This data describes a binding interaction between two proteins.

Sequence of protein 1:
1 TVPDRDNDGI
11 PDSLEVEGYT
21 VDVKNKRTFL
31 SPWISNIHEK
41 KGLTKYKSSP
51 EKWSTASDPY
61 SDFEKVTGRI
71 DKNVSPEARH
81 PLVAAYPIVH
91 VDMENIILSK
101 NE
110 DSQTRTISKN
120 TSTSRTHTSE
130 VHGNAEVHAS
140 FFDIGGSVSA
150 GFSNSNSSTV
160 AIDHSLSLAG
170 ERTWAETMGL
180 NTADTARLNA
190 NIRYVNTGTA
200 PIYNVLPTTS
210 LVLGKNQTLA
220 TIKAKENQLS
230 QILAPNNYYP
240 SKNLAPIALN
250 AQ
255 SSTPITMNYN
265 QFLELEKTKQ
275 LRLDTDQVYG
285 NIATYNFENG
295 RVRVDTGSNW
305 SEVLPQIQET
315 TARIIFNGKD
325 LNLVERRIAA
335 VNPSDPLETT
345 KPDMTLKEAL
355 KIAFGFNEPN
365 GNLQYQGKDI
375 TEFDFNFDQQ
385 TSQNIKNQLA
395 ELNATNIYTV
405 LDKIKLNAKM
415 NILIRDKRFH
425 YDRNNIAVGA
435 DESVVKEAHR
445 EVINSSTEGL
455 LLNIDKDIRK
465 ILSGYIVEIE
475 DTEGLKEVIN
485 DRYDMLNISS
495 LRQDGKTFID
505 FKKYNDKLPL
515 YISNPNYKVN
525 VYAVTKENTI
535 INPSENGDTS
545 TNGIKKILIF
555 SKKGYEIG

Sequence of protein 2:
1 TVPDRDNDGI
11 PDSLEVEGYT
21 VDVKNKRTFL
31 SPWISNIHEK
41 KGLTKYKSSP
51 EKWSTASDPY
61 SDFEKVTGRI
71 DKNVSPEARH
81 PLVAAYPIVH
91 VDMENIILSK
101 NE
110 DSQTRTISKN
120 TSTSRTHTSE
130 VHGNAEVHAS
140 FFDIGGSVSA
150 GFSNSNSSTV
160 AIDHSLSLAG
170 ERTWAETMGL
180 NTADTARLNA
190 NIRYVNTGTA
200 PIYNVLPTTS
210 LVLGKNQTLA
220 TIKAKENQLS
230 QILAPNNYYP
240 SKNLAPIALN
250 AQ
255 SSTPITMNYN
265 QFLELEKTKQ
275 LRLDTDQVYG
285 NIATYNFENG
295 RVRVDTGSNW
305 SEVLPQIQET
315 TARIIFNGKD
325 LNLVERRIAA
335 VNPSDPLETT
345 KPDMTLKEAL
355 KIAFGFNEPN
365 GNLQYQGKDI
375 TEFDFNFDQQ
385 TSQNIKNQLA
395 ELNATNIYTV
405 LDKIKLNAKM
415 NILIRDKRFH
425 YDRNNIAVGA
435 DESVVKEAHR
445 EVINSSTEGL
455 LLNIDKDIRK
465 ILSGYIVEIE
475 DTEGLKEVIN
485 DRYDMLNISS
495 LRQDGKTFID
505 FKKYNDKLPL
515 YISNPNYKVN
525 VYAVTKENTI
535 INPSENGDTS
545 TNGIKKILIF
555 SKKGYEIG

Interface contacts:
Residue V307 in protein 2 interacts with residue R295 in protein 1 (closest heavy-atom distance 3.5 Å).
Residue G145 in protein 2 contacts residue Y237 in protein 1 (closest heavy-atom distance 3.3 Å).
Residue W53 in protein 2 contacts residue N293 in protein 1 (closest heavy-atom distance 3.1 Å).
Residue Q310 in protein 2 is in contact with residue D71 in protein 1 (closest heavy-atom distance 3.4 Å).
Residue A138 in protein 2 interacts with residue R463 in protein 1 (closest heavy-atom distance 3.8 Å).
Residue I143 in protein 2 is in contact with residue D324 in protein 1 (closest heavy-atom distance 3.6 Å).
Residue P340 in protein 2 interacts with residue T67 in protein 1 (closest heavy-atom distance 3.2 Å).
Residue S146 in protein 2 interacts with residue K241 in protein 1 (closest heavy-atom distance 3.1 Å).
Residue D278 in protein 2 interacts with residue L243 in protein 1 (closest heavy-atom distance 3.6 Å).
Residue N133 in protein 2 is in contact with residue Q497 in protein 1 (closest heavy-atom distance 3.1 Å).
Residue E51 in protein 2 is in contact with residue T28 in protein 1 (closest heavy-atom distance 2.7 Å).
Residue R5 in protein 2 is in contact with residue R27 in protein 1 (closest heavy-atom distance 3.0 Å).
Residue E306 in protein 2 is in contact with residue V298 in protein 1 (closest heavy-atom distance 3.0 Å).
Residue V16 in protein 2 is in contact with residue K26 in protein 1 (closest heavy-atom distance 3.6 Å).
Residue P340 in protein 2 is in contact with residue V66 in protein 1 (closest heavy-atom distance 3.0 Å).
Residue E51 in protein 2 contacts residue R27 in protein 1 (closest heavy-atom distance 3.5 Å).
Residue E135 in protein 2 is in contact with residue L495 in protein 1 (closest heavy-atom distance 2.9 Å).
Residue H131 in protein 2 is in contact with residue Q497 in protein 1 (closest heavy-atom distance 3.4 Å).
Residue S305 in protein 2 interacts with residue S229 in protein 1 (closest heavy-atom distance 3.5 Å).
Residue E306 in protein 2 interacts with residue V296 in protein 1 (closest heavy-atom distance 3.6 Å).
Residue G132 in protein 2 interacts with residue Q497 in protein 1 (closest heavy-atom distance 2.2 Å).
Residue T343 in protein 2 is in contact with residue K26 in protein 1 (closest heavy-atom distance 3.0 Å).
Residue S302 in protein 2 interacts with residue R295 in protein 1 (closest heavy-atom distance 3.6 Å).
Residue G132 in protein 2 contacts residue D498 in protein 1 (closest heavy-atom distance 3.2 Å).
Residue T343 in protein 2 contacts residue V23 in protein 1 (closest heavy-atom distance 3.5 Å).
Residue Q310 in protein 2 interacts with residue K72 in protein 1 (closest heavy-atom distance 3.0 Å).
Residue D339 in protein 2 interacts with residue K72 in protein 1 (closest heavy-atom distance 2.9 Å).
Residue P340 in protein 2 is in contact with residue T28 in protein 1 (closest heavy-atom distance 3.8 Å).
Residue T314 in protein 2 interacts with residue K72 in protein 1 (closest heavy-atom distance 3.6 Å).
Residue S154 in protein 2 interacts with residue N242 in protein 1 (closest heavy-atom distance 3.6 Å).
Residue E306 in protein 2 interacts with residue R297 in protein 1 (closest heavy-atom distance 3.1 Å).
Residue V130 in protein 2 interacts with residue Q497 in protein 1 (closest heavy-atom distance 3.4 Å).
Residue T344 in protein 2 is in contact with residue T28 in protein 1 (closest heavy-atom distance 3.7 Å).
Residue S154 in protein 2 is in contact with residue L243 in protein 1 (closest heavy-atom distance 3.4 Å).
Residue D142 in protein 2 interacts with residue K464 in protein 1 (closest heavy-atom distance 3.4 Å).
Residue G144 in protein 2 contacts residue N235 in protein 1 (closest heavy-atom distance 3.6 Å).
Residue D347 in protein 2 is in contact with residue K26 in protein 1 (closest heavy-atom distance 3.8 Å).
Residue P59 in protein 2 contacts residue R295 in protein 1 (closest heavy-atom distance 3.8 Å).
Residue I143 in protein 2 is in contact with residue K323 in protein 1 (closest heavy-atom distance 2.9 Å).
Residue L341 in protein 2 is in contact with residue T67 in protein 1 (closest heavy-atom distance 3.3 Å).
Residue V136 in protein 2 interacts with residue L495 in protein 1 (closest heavy-atom distance 3.4 Å).
Residue F141 in protein 2 is in contact with residue K460 in protein 1 (closest heavy-atom distance 3.6 Å).
Residue D339 in protein 2 is in contact with residue G68 in protein 1 (closest heavy-atom distance 3.6 Å).
Residue Q310 in protein 2 is in contact with residue V296 in protein 1 (closest heavy-atom distance 3.1 Å).
Residue A134 in protein 2 interacts with residue Q497 in protein 1 (closest heavy-atom distance 3.7 Å).
Residue K345 in protein 2 interacts with residue K26 in protein 1 (closest heavy-atom distance 3.3 Å).
Residue T217 in protein 2 interacts with residue Q251 in protein 1 (closest heavy-atom distance 3.7 Å).
Residue N133 in protein 2 is in contact with residue R496 in protein 1 (closest heavy-atom distance 3.4 Å).
Residue D142 in protein 2 contacts residue D324 in protein 1 (closest heavy-atom distance 2.4 Å).
Residue E342 in protein 2 contacts residue K72 in protein 1 (closest heavy-atom distance 3.1 Å).
Residue S152 in protein 2 interacts with residue N242 in protein 1 (closest heavy-atom distance 2.6 Å).
Residue F141 in protein 2 contacts residue G499 in protein 1 (closest heavy-atom distance 3.7 Å).
Residue E51 in protein 2 contacts residue R69 in protein 1 (closest heavy-atom distance 3.0 Å).
Residue T344 in protein 2 interacts with residue K26 in protein 1 (closest heavy-atom distance 3.0 Å).
Residue E135 in protein 2 is in contact with residue S494 in protein 1 (closest heavy-atom distance 2.3 Å).
Residue H137 in protein 2 interacts with residue K241 in protein 1 (closest heavy-atom distance 3.5 Å).
Residue D280 in protein 2 is in contact with residue Q230 in protein 1 (closest heavy-atom distance 3.8 Å).
Residue V282 in protein 2 interacts with residue S229 in protein 1 (closest heavy-atom distance 3.5 Å).
Residue P309 in protein 2 contacts residue N73 in protein 1 (closest heavy-atom distance 3.7 Å).
Residue A134 in protein 2 interacts with residue L495 in protein 1 (closest heavy-atom distance 3.6 Å).